Sequence of the first protein:
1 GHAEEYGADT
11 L

Residue-level contacts at the interface:
Residue L101 in the second protein is in contact with residue L11 in the first protein (closest heavy-atom distance 3.9 Å).
Residue W116 in the second protein interacts with residue D9 in the first protein (closest heavy-atom distance 3.3 Å).
Residue E83 in the second protein contacts residue H2 in the first protein (closest heavy-atom distance 3.0 Å).
Residue E83 in the second protein is in contact with residue G1 in the first protein (closest heavy-atom distance 3.4 Å).
Residue W165 in the second protein interacts with residue T10 in the first protein (closest heavy-atom distance 3.5 Å).
Residue Y177 in the second protein is in contact with residue H2 in the first protein (closest heavy-atom distance 3.9 Å).
Residue R82 in the second protein is in contact with residue H2 in the first protein (closest heavy-atom distance 3.8 Å).
Residue I86 in the second protein interacts with residue A3 in the first protein (closest heavy-atom distance 3.4 Å).
Residue T161 in the second protein interacts with residue T10 in the first protein (closest heavy-atom distance 4.2 Å).
Residue F141 in the second protein contacts residue L11 in the first protein (closest heavy-atom distance 3.7 Å).
Residue R30 in the second protein interacts with residue D9 in the first protein (closest heavy-atom distance 2.8 Å).
Residue R82 in the second protein contacts residue G1 in the first protein (closest heavy-atom distance 4.9 Å).
Residue N97 in the second protein interacts with residue T10 in the first protein (closest heavy-atom distance 3.8 Å).
Residue Y170 in the second protein is in contact with residue T10 in the first protein (closest heavy-atom distance 3.8 Å).
Residue H132 in the second protein is in contact with residue A8 in the first protein (closest heavy-atom distance 3.1 Å).
Residue W165 in the second protein interacts with residue A8 in the first protein (closest heavy-atom distance 2.8 Å).
Residue R82 in the second protein contacts residue E4 in the first protein (closest heavy-atom distance 3.5 Å).
Residue Y177 in the second protein contacts residue A3 in the first protein (closest heavy-atom distance 3.7 Å).
Residue V114 in the second protein contacts residue L11 in the first protein (closest heavy-atom distance 3.8 Å).
Residue I100 in the second protein is in contact with residue L11 in the first protein (closest heavy-atom distance 3.5 Å).
Residue S90 in the second protein interacts with residue Y6 in the first protein (closest heavy-atom distance 3.9 Å).
Residue Y170 in the second protein contacts residue G7 in the first protein (closest heavy-atom distance 3.2 Å).
Residue D45 in the second protein interacts with residue H2 in the first protein (closest heavy-atom distance 3.2 Å).
Residue R30 in the second protein is in contact with residue H2 in the first protein (closest heavy-atom distance 4.0 Å).
Residue L26 in the second protein contacts residue G1 in the first protein (closest heavy-atom distance 4.9 Å).
Residue I93 in the second protein is in contact with residue T10 in the first protein (closest heavy-atom distance 3.7 Å).
Residue N94 in the second protein is in contact with residue D9 in the first protein (closest heavy-atom distance 4.1 Å).
Residue V87 in the second protein contacts residue H2 in the first protein (closest heavy-atom distance 3.9 Å).
Residue T161 in the second protein is in contact with residue L11 in the first protein (closest heavy-atom distance 2.7 Å).
Residue W165 in the second protein interacts with residue D9 in the first protein (closest heavy-atom distance 4.6 Å).
Residue G89 in the second protein interacts with residue Y6 in the first protein (closest heavy-atom distance 3.6 Å).
Residue I86 in the second protein interacts with residue H2 in the first protein (closest heavy-atom distance 3.8 Å).
Residue H132 in the second protein interacts with residue D9 in the first protein (closest heavy-atom distance 4.1 Å).
Residue N97 in the second protein contacts residue D9 in the first protein (closest heavy-atom distance 2.9 Å).
Residue N97 in the second protein is in contact with residue L11 in the first protein (closest heavy-atom distance 2.9 Å).
Residue A134 in the second protein contacts residue L11 in the first protein (closest heavy-atom distance 4.1 Å).
Residue Q85 in the second protein contacts residue Y6 in the first protein (closest heavy-atom distance 4.3 Å).
Residue W116 in the second protein contacts residue L11 in the first protein (closest heavy-atom distance 3.8 Å).
Residue Y170 in the second protein interacts with residue E5 in the first protein (closest heavy-atom distance 3.7 Å).
Residue M55 in the second protein is in contact with residue H2 in the first protein (closest heavy-atom distance 3.6 Å).
Residue V142 in the second protein interacts with residue L11 in the first protein (closest heavy-atom distance 3.8 Å).
Residue I93 in the second protein interacts with residue Y6 in the first protein (closest heavy-atom distance 3.4 Å).
Residue I86 in the second protein contacts residue Y6 in the first protein (closest heavy-atom distance 3.5 Å).
Residue Y177 in the second protein contacts residue G1 in the first protein (closest heavy-atom distance 2.7 Å).
Residue I93 in the second protein contacts residue G7 in the first protein (closest heavy-atom distance 3.9 Å).
Residue K164 in the second protein interacts with residue L11 in the first protein (closest heavy-atom distance 3.6 Å).
Residue W116 in the second protein is in contact with residue T10 in the first protein (closest heavy-atom distance 4.7 Å).
Residue W165 in the second protein is in contact with residue G7 in the first protein (closest heavy-atom distance 4.5 Å).
Residue I93 in the second protein interacts with residue D9 in the first protein (closest heavy-atom distance 3.6 Å).
Residue W116 in the second protein interacts with residue A8 in the first protein (closest heavy-atom distance 3.8 Å).
Residue W185 in the second protein contacts residue G1 in the first protein (closest heavy-atom distance 3.8 Å).
Residue R104 in the second protein interacts with residue L11 in the first protein (closest heavy-atom distance 2.9 Å).
Residue Y79 in the second protein contacts residue G1 in the first protein (closest heavy-atom distance 3.5 Å).
Residue S90 in the second protein interacts with residue D9 in the first protein (closest heavy-atom distance 4.0 Å).
Residue I86 in the second protein is in contact with residue E4 in the first protein (closest heavy-atom distance 4.3 Å).
Residue L174 in the second protein interacts with residue A8 in the first protein (closest heavy-atom distance 4.0 Å).
Residue Y170 in the second protein interacts with residue A8 in the first protein (closest heavy-atom distance 3.9 Å).
Residue Y28 in the second protein interacts with residue G1 in the first protein (closest heavy-atom distance 2.8 Å).
Residue Y28 in the second protein contacts residue H2 in the first protein (closest heavy-atom distance 3.4 Å).
Residue Y189 in the second protein is in contact with residue G1 in the first protein (closest heavy-atom distance 2.8 Å).

This data describes a binding interaction between two proteins.

Sequence of the second protein:
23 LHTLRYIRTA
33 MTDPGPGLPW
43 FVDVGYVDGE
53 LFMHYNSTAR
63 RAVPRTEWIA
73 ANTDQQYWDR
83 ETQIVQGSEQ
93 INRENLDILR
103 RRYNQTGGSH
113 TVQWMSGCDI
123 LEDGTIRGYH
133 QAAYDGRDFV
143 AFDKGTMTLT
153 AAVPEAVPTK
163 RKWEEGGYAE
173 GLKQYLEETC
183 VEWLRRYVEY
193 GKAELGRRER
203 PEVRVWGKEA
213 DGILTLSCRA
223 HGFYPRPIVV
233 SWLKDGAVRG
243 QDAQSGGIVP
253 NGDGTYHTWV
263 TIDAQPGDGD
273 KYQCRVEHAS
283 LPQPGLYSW